Contacts between the two chains:
Residue K583 in chain A interacts with residue E166 in chain B (closest heavy-atom distance 4.2 Å).
Residue I580 in chain A is in contact with residue F239 in chain B (closest heavy-atom distance 3.7 Å).
Residue E577 in chain A interacts with residue F239 in chain B (closest heavy-atom distance 3.6 Å).
Residue L466 in chain A is in contact with residue L289 in chain B (closest heavy-atom distance 4.4 Å).
Residue K347 in chain A contacts residue G297 in chain B (closest heavy-atom distance 4.0 Å).
Residue R553 in chain A interacts with residue M240 in chain B (closest heavy-atom distance 3.6 Å).
Residue I580 in chain A interacts with residue F169 in chain B (closest heavy-atom distance 3.6 Å).
Residue E433 in chain A contacts residue N285 in chain B (closest heavy-atom distance 4.0 Å).
Residue V332 in chain A is in contact with residue T298 in chain B (closest heavy-atom distance 4.6 Å).
Residue R576 in chain A is in contact with residue D170 in chain B (closest heavy-atom distance 2.8 Å).
Residue R576 in chain A contacts residue F239 in chain B (closest heavy-atom distance 4.2 Å).
Residue I589 in chain A interacts with residue E165 in chain B (closest heavy-atom distance 3.6 Å).
Residue F436 in chain A contacts residue L289 in chain B (closest heavy-atom distance 4.5 Å).
Residue K583 in chain A contacts residue L167 in chain B (closest heavy-atom distance 4.0 Å).
Residue I580 in chain A is in contact with residue M240 in chain B (closest heavy-atom distance 3.6 Å).
Residue I589 in chain A is in contact with residue I242 in chain B (closest heavy-atom distance 4.6 Å).
Residue D431 in chain A interacts with residue S299 in chain B (closest heavy-atom distance 4.3 Å).
Residue R587 in chain A contacts residue E166 in chain B (closest heavy-atom distance 4.2 Å).
Residue I589 in chain A contacts residue L167 in chain B (closest heavy-atom distance 4.5 Å).
Residue D431 in chain A interacts with residue I301 in chain B (closest heavy-atom distance 2.9 Å).
Residue R553 in chain A is in contact with residue G241 in chain B (closest heavy-atom distance 4.0 Å).
Residue K550 in chain A is in contact with residue E238 in chain B (closest heavy-atom distance 2.8 Å).
Residue R553 in chain A contacts residue E238 in chain B (closest heavy-atom distance 4.0 Å).
Residue R247 in chain A is in contact with residue E224 in chain B (closest heavy-atom distance 4.4 Å).
Residue S333 in chain A is in contact with residue T298 in chain B (closest heavy-atom distance 3.6 Å).
Residue L466 in chain A interacts with residue I301 in chain B (closest heavy-atom distance 4.4 Å).
Residue R247 in chain A contacts residue T294 in chain B (closest heavy-atom distance 3.2 Å).
Residue N590 in chain A interacts with residue I242 in chain B (closest heavy-atom distance 3.9 Å).
Residue V332 in chain A is in contact with residue G297 in chain B (closest heavy-atom distance 3.6 Å).
Residue Q584 in chain A contacts residue M240 in chain B (closest heavy-atom distance 3.2 Å).
Residue I581 in chain A interacts with residue F239 in chain B (closest heavy-atom distance 3.8 Å).
Residue I580 in chain A is in contact with residue Q168 in chain B (closest heavy-atom distance 3.6 Å).
Residue I589 in chain A interacts with residue M240 in chain B (closest heavy-atom distance 3.6 Å).
Residue E433 in chain A is in contact with residue S287 in chain B (closest heavy-atom distance 3.5 Å).
Residue N590 in chain A is in contact with residue M240 in chain B (closest heavy-atom distance 2.9 Å).
Residue N432 in chain A contacts residue I301 in chain B (closest heavy-atom distance 4.2 Å).
Residue Q584 in chain A interacts with residue F239 in chain B (closest heavy-atom distance 3.6 Å).
Residue R576 in chain A interacts with residue F169 in chain B (closest heavy-atom distance 4.3 Å).
Residue D574 in chain A is in contact with residue F239 in chain B (closest heavy-atom distance 4.4 Å).
Residue K246 in chain A is in contact with residue Y296 in chain B (closest heavy-atom distance 3.7 Å).
Residue L546 in chain A interacts with residue G241 in chain B (closest heavy-atom distance 3.7 Å).
Residue I589 in chain A contacts residue M161 in chain B (closest heavy-atom distance 3.9 Å).
Residue R247 in chain A interacts with residue T298 in chain B (closest heavy-atom distance 3.1 Å).
Residue N590 in chain A contacts residue G241 in chain B (closest heavy-atom distance 2.9 Å).
Residue R587 in chain A interacts with residue E165 in chain B (closest heavy-atom distance 2.9 Å).
Residue N432 in chain A is in contact with residue S299 in chain B (closest heavy-atom distance 3.6 Å).
Residue E433 in chain A interacts with residue I301 in chain B (closest heavy-atom distance 4.8 Å).
Residue G543 in chain A interacts with residue G241 in chain B (closest heavy-atom distance 3.7 Å).
Residue P542 in chain A is in contact with residue M240 in chain B (closest heavy-atom distance 4.8 Å).
Residue E433 in chain A is in contact with residue K221 in chain B (closest heavy-atom distance 4.7 Å).
Residue G543 in chain A contacts residue M240 in chain B (closest heavy-atom distance 3.1 Å).
Residue R587 in chain A is in contact with residue L167 in chain B (closest heavy-atom distance 4.0 Å).
Residue N432 in chain A interacts with residue R300 in chain B (closest heavy-atom distance 4.5 Å).
Residue R247 in chain A interacts with residue I295 in chain B (closest heavy-atom distance 2.9 Å).
Residue D579 in chain A interacts with residue Q168 in chain B (closest heavy-atom distance 4.9 Å).
Residue R576 in chain A contacts residue Q168 in chain B (closest heavy-atom distance 3.4 Å).
Residue E433 in chain A contacts residue T291 in chain B (closest heavy-atom distance 4.5 Å).
Residue R553 in chain A is in contact with residue F239 in chain B (closest heavy-atom distance 2.6 Å).
Residue L546 in chain A contacts residue E238 in chain B (closest heavy-atom distance 3.1 Å).
Residue D431 in chain A interacts with residue R300 in chain B (closest heavy-atom distance 3.2 Å).

The following describes two proteins that form a bound complex.

Sequence of chain B:
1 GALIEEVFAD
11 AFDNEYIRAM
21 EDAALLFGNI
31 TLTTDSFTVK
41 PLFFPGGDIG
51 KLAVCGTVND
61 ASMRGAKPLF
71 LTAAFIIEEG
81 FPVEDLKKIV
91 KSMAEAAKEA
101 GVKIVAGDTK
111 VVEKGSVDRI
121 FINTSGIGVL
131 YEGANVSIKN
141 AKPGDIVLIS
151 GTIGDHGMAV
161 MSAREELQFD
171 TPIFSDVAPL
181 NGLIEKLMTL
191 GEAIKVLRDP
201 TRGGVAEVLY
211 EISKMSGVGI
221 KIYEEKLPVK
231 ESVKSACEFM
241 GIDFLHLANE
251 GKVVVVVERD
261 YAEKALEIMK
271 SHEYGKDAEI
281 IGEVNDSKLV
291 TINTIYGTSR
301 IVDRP

Sequence of chain A:
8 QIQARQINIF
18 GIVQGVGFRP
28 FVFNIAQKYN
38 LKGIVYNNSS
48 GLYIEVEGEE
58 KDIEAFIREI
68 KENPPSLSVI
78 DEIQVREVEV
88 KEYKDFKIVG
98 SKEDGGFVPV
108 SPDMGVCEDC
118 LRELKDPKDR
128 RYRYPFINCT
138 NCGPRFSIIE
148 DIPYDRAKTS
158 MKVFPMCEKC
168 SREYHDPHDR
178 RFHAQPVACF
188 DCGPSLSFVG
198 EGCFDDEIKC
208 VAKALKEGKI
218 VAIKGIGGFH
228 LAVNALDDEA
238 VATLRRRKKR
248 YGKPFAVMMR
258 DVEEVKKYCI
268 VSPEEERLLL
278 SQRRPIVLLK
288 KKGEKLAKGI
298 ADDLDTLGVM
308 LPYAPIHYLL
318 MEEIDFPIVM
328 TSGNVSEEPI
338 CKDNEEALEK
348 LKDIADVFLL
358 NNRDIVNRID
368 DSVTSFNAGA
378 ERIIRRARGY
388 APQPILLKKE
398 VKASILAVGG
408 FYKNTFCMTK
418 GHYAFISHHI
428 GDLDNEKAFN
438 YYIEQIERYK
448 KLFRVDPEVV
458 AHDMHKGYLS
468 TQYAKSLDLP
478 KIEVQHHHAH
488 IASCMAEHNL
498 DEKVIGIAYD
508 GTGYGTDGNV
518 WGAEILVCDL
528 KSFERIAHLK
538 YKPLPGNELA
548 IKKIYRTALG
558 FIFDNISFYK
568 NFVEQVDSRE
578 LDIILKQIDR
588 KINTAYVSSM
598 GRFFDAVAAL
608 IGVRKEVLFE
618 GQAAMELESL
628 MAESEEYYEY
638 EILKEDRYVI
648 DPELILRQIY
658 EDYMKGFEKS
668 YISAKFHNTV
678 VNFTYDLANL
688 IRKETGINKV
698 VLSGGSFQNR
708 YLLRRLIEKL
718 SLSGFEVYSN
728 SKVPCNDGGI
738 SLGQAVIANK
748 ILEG